Sequence of chain A:
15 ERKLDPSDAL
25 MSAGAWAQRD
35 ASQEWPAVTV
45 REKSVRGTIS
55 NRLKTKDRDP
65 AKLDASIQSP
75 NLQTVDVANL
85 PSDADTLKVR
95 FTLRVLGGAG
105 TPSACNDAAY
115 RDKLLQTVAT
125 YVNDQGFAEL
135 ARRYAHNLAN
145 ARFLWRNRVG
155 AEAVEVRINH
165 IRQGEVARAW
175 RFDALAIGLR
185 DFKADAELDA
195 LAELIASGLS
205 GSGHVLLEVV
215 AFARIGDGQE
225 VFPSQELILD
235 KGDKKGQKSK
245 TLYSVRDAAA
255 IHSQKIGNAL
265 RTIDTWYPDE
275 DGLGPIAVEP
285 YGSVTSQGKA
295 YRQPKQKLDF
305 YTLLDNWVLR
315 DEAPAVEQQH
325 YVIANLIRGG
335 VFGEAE

These two protein chains interact to form a complex.

Interface contacts:
Residue T59 in chain A is in contact with residue Q241 in chain B (closest heavy-atom distance 3.2 Å).
Residue A82 in chain A contacts residue L302 in chain B (closest heavy-atom distance 3.7 Å).
Residue K58 in chain A is in contact with residue D268 in chain B (closest heavy-atom distance 3.8 Å).
Residue V81 in chain A is in contact with residue Q297 in chain B (closest heavy-atom distance 4.2 Å).
Residue Q229 in chain A is in contact with residue R218 in chain B (closest heavy-atom distance 3.4 Å).
Residue Q300 in chain A contacts residue K117 in chain B (closest heavy-atom distance 4.0 Å).
Residue L57 in chain A is in contact with residue T266 in chain B (closest heavy-atom distance 3.9 Å).
Residue L84 in chain A is in contact with residue K299 in chain B (closest heavy-atom distance 3.6 Å).
Residue K66 in chain A is in contact with residue Y295 in chain B (closest heavy-atom distance 4.1 Å).
Residue A65 in chain A interacts with residue Y295 in chain B (closest heavy-atom distance 3.4 Å).
Residue T59 in chain A interacts with residue D268 in chain B (closest heavy-atom distance 3.0 Å).
Residue E230 in chain A interacts with residue R218 in chain B (closest heavy-atom distance 3.3 Å).
Residue V93 in chain A is in contact with residue Q32 in chain B (closest heavy-atom distance 3.5 Å).
Residue N163 in chain A is in contact with residue N110 in chain B (closest heavy-atom distance 3.9 Å).
Residue P64 in chain A interacts with residue Y295 in chain B (closest heavy-atom distance 4.2 Å).
Residue D63 in chain A interacts with residue Y295 in chain B (closest heavy-atom distance 3.3 Å).
Residue T96 in chain A is in contact with residue D34 in chain B (closest heavy-atom distance 3.3 Å).
Residue K58 in chain A is in contact with residue G240 in chain B (closest heavy-atom distance 4.0 Å).
Residue H164 in chain A is in contact with residue N110 in chain B (closest heavy-atom distance 3.6 Å).
Residue K58 in chain A is in contact with residue Q241 in chain B (closest heavy-atom distance 3.3 Å).
Residue F95 in chain A contacts residue I260 in chain B (closest heavy-atom distance 3.7 Å).
Residue L57 in chain A interacts with residue Q32 in chain B (closest heavy-atom distance 3.9 Å).
Residue L302 in chain A contacts residue S21 in chain B (closest heavy-atom distance 4.3 Å).
Residue D303 in chain A contacts residue V122 in chain B (closest heavy-atom distance 3.8 Å).
Residue K301 in chain A contacts residue Q120 in chain B (closest heavy-atom distance 3.8 Å).
Residue K301 in chain A interacts with residue L119 in chain B (closest heavy-atom distance 3.2 Å).
Residue T78 in chain A contacts residue L307 in chain B (closest heavy-atom distance 3.7 Å).
Residue L67 in chain A is in contact with residue L308 in chain B (closest heavy-atom distance 3.6 Å).
Residue Q77 in chain A interacts with residue L308 in chain B (closest heavy-atom distance 3.9 Å).
Residue I232 in chain A interacts with residue Q32 in chain B (closest heavy-atom distance 3.7 Å).
Residue L67 in chain A contacts residue Y295 in chain B (closest heavy-atom distance 3.8 Å).
Residue I232 in chain A contacts residue P106 in chain B (closest heavy-atom distance 3.9 Å).
Residue D251 in chain A interacts with residue K244 in chain B (closest heavy-atom distance 4.2 Å).
Residue Y247 in chain A interacts with residue K244 in chain B (closest heavy-atom distance 3.4 Å).
Residue S86 in chain A contacts residue Q241 in chain B (closest heavy-atom distance 3.5 Å).
Residue V160 in chain A interacts with residue M25 in chain B (closest heavy-atom distance 3.8 Å).
Residue H164 in chain A interacts with residue R218 in chain B (closest heavy-atom distance 2.6 Å).
Residue D251 in chain A contacts residue S243 in chain B (closest heavy-atom distance 3.0 Å).
Residue I165 in chain A contacts residue R218 in chain B (closest heavy-atom distance 4.2 Å).
Residue L231 in chain A interacts with residue P106 in chain B (closest heavy-atom distance 3.5 Å).
Residue A65 in chain A contacts residue D315 in chain B (closest heavy-atom distance 4.1 Å).
Residue L233 in chain A interacts with residue R218 in chain B (closest heavy-atom distance 3.5 Å).
Residue L233 in chain A is in contact with residue A108 in chain B (closest heavy-atom distance 3.7 Å).
Residue V81 in chain A interacts with residue Y295 in chain B (closest heavy-atom distance 3.7 Å).
Residue D87 in chain A is in contact with residue Q241 in chain B (closest heavy-atom distance 3.8 Å).
Residue K66 in chain A contacts residue D315 in chain B (closest heavy-atom distance 3.2 Å).
Residue L57 in chain A contacts residue L264 in chain B (closest heavy-atom distance 4.1 Å).
Residue V249 in chain A is in contact with residue K244 in chain B (closest heavy-atom distance 3.5 Å).
Residue D234 in chain A contacts residue I267 in chain B (closest heavy-atom distance 3.6 Å).
Residue L233 in chain A contacts residue A29 in chain B (closest heavy-atom distance 4.3 Å).
Residue I232 in chain A interacts with residue D34 in chain B (closest heavy-atom distance 4.0 Å).
Residue R166 in chain A is in contact with residue R218 in chain B (closest heavy-atom distance 3.8 Å).
Residue S248 in chain A interacts with residue K244 in chain B (closest heavy-atom distance 2.6 Å).
Residue L233 in chain A contacts residue P106 in chain B (closest heavy-atom distance 3.6 Å).
Residue P64 in chain A is in contact with residue D315 in chain B (closest heavy-atom distance 3.0 Å).
Residue N55 in chain A is in contact with residue Q32 in chain B (closest heavy-atom distance 3.9 Å).
Residue I232 in chain A interacts with residue G104 in chain B (closest heavy-atom distance 3.9 Å).
Residue Q300 in chain A is in contact with residue L118 in chain B (closest heavy-atom distance 4.0 Å).
Residue P64 in chain A contacts residue A294 in chain B (closest heavy-atom distance 3.7 Å).
Residue I232 in chain A is in contact with residue A31 in chain B (closest heavy-atom distance 4.0 Å).

Sequence of chain B:
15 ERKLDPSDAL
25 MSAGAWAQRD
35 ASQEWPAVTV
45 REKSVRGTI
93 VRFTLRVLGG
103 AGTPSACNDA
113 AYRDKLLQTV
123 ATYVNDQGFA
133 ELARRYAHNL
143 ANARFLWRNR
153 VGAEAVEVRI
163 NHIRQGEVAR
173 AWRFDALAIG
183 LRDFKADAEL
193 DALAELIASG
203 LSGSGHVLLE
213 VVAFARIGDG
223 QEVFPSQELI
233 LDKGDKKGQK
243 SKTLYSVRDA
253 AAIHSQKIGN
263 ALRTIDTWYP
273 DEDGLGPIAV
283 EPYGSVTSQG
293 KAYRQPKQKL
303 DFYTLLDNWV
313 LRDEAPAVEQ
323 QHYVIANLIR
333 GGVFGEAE